Interface contacts:
Residue W194 in protein 2 contacts residue L66 in protein 1 (closest heavy-atom distance 3.3 Å).
Residue A106 in protein 2 is in contact with residue D27 in protein 1 (closest heavy-atom distance 4.9 Å).
Residue K192 in protein 2 contacts residue S34 in protein 1 (closest heavy-atom distance 4.8 Å).
Residue P115 in protein 2 is in contact with residue K65 in protein 1 (closest heavy-atom distance 4.1 Å).
Residue V111 in protein 2 interacts with residue T26 in protein 1 (closest heavy-atom distance 3.3 Å).
Residue Y199 in protein 2 contacts residue K57 in protein 1 (closest heavy-atom distance 3.2 Å).
Residue R102 in protein 2 contacts residue R24 in protein 1 (closest heavy-atom distance 4.7 Å).
Residue R185 in protein 2 is in contact with residue F30 in protein 1 (closest heavy-atom distance 3.2 Å).
Residue Y199 in protein 2 interacts with residue L66 in protein 1 (closest heavy-atom distance 3.8 Å).
Residue C110 in protein 2 interacts with residue I69 in protein 1 (closest heavy-atom distance 4.2 Å).
Residue V111 in protein 2 contacts residue I69 in protein 1 (closest heavy-atom distance 3.4 Å).
Residue T195 in protein 2 is in contact with residue F61 in protein 1 (closest heavy-atom distance 3.6 Å).
Residue E191 in protein 2 interacts with residue S34 in protein 1 (closest heavy-atom distance 4.4 Å).
Residue I109 in protein 2 interacts with residue T26 in protein 1 (closest heavy-atom distance 3.5 Å).
Residue V98 in protein 2 interacts with residue Y25 in protein 1 (closest heavy-atom distance 4.1 Å).
Residue T195 in protein 2 interacts with residue G67 in protein 1 (closest heavy-atom distance 4.6 Å).
Residue C110 in protein 2 is in contact with residue F30 in protein 1 (closest heavy-atom distance 5.0 Å).
Residue C110 in protein 2 interacts with residue T26 in protein 1 (closest heavy-atom distance 3.9 Å).
Residue I112 in protein 2 contacts residue R68 in protein 1 (closest heavy-atom distance 3.3 Å).
Residue E186 in protein 2 contacts residue R37 in protein 1 (closest heavy-atom distance 3.7 Å).
Residue W194 in protein 2 interacts with residue G67 in protein 1 (closest heavy-atom distance 3.9 Å).
Residue I112 in protein 2 contacts residue G67 in protein 1 (closest heavy-atom distance 4.3 Å).
Residue V114 in protein 2 contacts residue G67 in protein 1 (closest heavy-atom distance 5.0 Å).
Residue T195 in protein 2 contacts residue V60 in protein 1 (closest heavy-atom distance 5.0 Å).
Residue I112 in protein 2 is in contact with residue I69 in protein 1 (closest heavy-atom distance 4.3 Å).
Residue D95 in protein 2 is in contact with residue Y25 in protein 1 (closest heavy-atom distance 4.2 Å).
Residue Y123 in protein 2 interacts with residue I70 in protein 1 (closest heavy-atom distance 4.0 Å).
Residue R102 in protein 2 interacts with residue T26 in protein 1 (closest heavy-atom distance 3.1 Å).
Residue D95 in protein 2 contacts residue R24 in protein 1 (closest heavy-atom distance 4.7 Å).
Residue I109 in protein 2 is in contact with residue D27 in protein 1 (closest heavy-atom distance 2.6 Å).
Residue P115 in protein 2 interacts with residue L66 in protein 1 (closest heavy-atom distance 4.6 Å).
Residue Q113 in protein 2 contacts residue R68 in protein 1 (closest heavy-atom distance 2.4 Å).
Residue T195 in protein 2 contacts residue I69 in protein 1 (closest heavy-atom distance 4.4 Å).
Residue D108 in protein 2 interacts with residue F30 in protein 1 (closest heavy-atom distance 3.2 Å).
Residue L196 in protein 2 interacts with residue K57 in protein 1 (closest heavy-atom distance 3.4 Å).
Residue V111 in protein 2 contacts residue I70 in protein 1 (closest heavy-atom distance 3.6 Å).
Residue Q113 in protein 2 contacts residue I70 in protein 1 (closest heavy-atom distance 3.3 Å).
Residue Y199 in protein 2 is in contact with residue V60 in protein 1 (closest heavy-atom distance 3.6 Å).
Residue L196 in protein 2 is in contact with residue F61 in protein 1 (closest heavy-atom distance 3.7 Å).
Residue L196 in protein 2 contacts residue L66 in protein 1 (closest heavy-atom distance 4.7 Å).
Residue E186 in protein 2 contacts residue K41 in protein 1 (closest heavy-atom distance 4.3 Å).
Residue D108 in protein 2 contacts residue D27 in protein 1 (closest heavy-atom distance 3.3 Å).
Residue Q113 in protein 2 is in contact with residue G67 in protein 1 (closest heavy-atom distance 3.3 Å).
Residue V111 in protein 2 contacts residue Y25 in protein 1 (closest heavy-atom distance 4.5 Å).
Residue T195 in protein 2 interacts with residue L66 in protein 1 (closest heavy-atom distance 3.0 Å).
Residue S198 in protein 2 interacts with residue L66 in protein 1 (closest heavy-atom distance 5.0 Å).
Residue D200 in protein 2 interacts with residue K57 in protein 1 (closest heavy-atom distance 4.8 Å).
Residue M118 in protein 2 is in contact with residue L66 in protein 1 (closest heavy-atom distance 3.8 Å).
Residue L196 in protein 2 contacts residue V60 in protein 1 (closest heavy-atom distance 4.5 Å).
Residue R197 in protein 2 contacts residue L66 in protein 1 (closest heavy-atom distance 3.4 Å).
Residue I94 in protein 2 interacts with residue Y25 in protein 1 (closest heavy-atom distance 3.6 Å).
Residue E191 in protein 2 is in contact with residue F30 in protein 1 (closest heavy-atom distance 3.2 Å).
Residue R102 in protein 2 interacts with residue Y25 in protein 1 (closest heavy-atom distance 2.6 Å).
Residue V111 in protein 2 interacts with residue R68 in protein 1 (closest heavy-atom distance 4.4 Å).
Residue I109 in protein 2 contacts residue Y25 in protein 1 (closest heavy-atom distance 4.3 Å).
Residue R102 in protein 2 contacts residue D27 in protein 1 (closest heavy-atom distance 3.2 Å).
Residue K192 in protein 2 interacts with residue E38 in protein 1 (closest heavy-atom distance 3.7 Å).
Residue P115 in protein 2 is in contact with residue G67 in protein 1 (closest heavy-atom distance 3.9 Å).
Residue Q113 in protein 2 interacts with residue I69 in protein 1 (closest heavy-atom distance 4.6 Å).
Residue R107 in protein 2 interacts with residue D27 in protein 1 (closest heavy-atom distance 3.9 Å).

This data describes a binding interaction between two proteins.

Sequence of protein 2:
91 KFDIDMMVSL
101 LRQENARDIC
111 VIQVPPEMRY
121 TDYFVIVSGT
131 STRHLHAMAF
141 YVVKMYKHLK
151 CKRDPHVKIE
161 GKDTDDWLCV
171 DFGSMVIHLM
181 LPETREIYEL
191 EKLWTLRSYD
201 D

Sequence of protein 1:
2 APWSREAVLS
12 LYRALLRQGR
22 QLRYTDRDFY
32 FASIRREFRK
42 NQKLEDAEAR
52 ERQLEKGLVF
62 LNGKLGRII